These two protein chains interact to form a complex.

Sequence of the second protein:
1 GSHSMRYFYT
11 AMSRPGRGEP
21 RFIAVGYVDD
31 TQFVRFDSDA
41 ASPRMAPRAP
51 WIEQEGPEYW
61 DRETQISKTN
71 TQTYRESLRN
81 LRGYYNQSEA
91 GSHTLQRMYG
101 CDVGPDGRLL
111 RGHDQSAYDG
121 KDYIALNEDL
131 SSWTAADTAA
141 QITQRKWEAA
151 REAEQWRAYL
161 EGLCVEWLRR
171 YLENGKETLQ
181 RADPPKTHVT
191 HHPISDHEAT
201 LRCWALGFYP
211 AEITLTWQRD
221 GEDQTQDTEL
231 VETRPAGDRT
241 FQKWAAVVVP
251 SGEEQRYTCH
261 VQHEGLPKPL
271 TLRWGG

Sequence of the first protein:
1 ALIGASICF

Residue-level contacts at the interface:
Residue K146 in the second protein is in contact with residue I7 in the first protein (closest heavy-atom distance 4.7 Å).
Residue E152 in the second protein interacts with residue I7 in the first protein (closest heavy-atom distance 3.6 Å).
Residue T143 in the second protein interacts with residue F9 in the first protein (closest heavy-atom distance 2.6 Å).
Residue Y159 in the second protein contacts residue L2 in the first protein (closest heavy-atom distance 3.9 Å).
Residue Y159 in the second protein is in contact with residue A1 in the first protein (closest heavy-atom distance 2.6 Å).
Residue R62 in the second protein contacts residue I3 in the first protein (closest heavy-atom distance 4.3 Å).
Residue R62 in the second protein contacts residue A1 in the first protein (closest heavy-atom distance 3.9 Å).
Residue S116 in the second protein contacts residue F9 in the first protein (closest heavy-atom distance 3.3 Å).
Residue E63 in the second protein is in contact with residue A1 in the first protein (closest heavy-atom distance 3.4 Å).
Residue L95 in the second protein is in contact with residue F9 in the first protein (closest heavy-atom distance 4.0 Å).
Residue N70 in the second protein contacts residue A5 in the first protein (closest heavy-atom distance 3.6 Å).
Residue I66 in the second protein is in contact with residue A5 in the first protein (closest heavy-atom distance 3.8 Å).
Residue K146 in the second protein is in contact with residue C8 in the first protein (closest heavy-atom distance 4.2 Å).
Residue M45 in the second protein interacts with residue L2 in the first protein (closest heavy-atom distance 3.5 Å).
Residue Y9 in the second protein contacts residue S6 in the first protein (closest heavy-atom distance 4.2 Å).
Residue R97 in the second protein interacts with residue S6 in the first protein (closest heavy-atom distance 3.8 Å).
Residue W147 in the second protein contacts residue I7 in the first protein (closest heavy-atom distance 3.5 Å).
Residue T69 in the second protein is in contact with residue A5 in the first protein (closest heavy-atom distance 3.5 Å).
Residue S77 in the second protein is in contact with residue C8 in the first protein (closest heavy-atom distance 3.4 Å).
Residue Y7 in the second protein interacts with residue A1 in the first protein (closest heavy-atom distance 2.9 Å).
Residue I124 in the second protein contacts residue F9 in the first protein (closest heavy-atom distance 4.3 Å).
Residue Y159 in the second protein interacts with residue I3 in the first protein (closest heavy-atom distance 3.5 Å).
Residue I66 in the second protein contacts residue I3 in the first protein (closest heavy-atom distance 3.6 Å).
Residue A150 in the second protein contacts residue I7 in the first protein (closest heavy-atom distance 3.7 Å).
Residue W147 in the second protein is in contact with residue F9 in the first protein (closest heavy-atom distance 3.8 Å).
Residue Y171 in the second protein is in contact with residue A1 in the first protein (closest heavy-atom distance 2.8 Å).
Residue Y123 in the second protein interacts with residue F9 in the first protein (closest heavy-atom distance 3.7 Å).
Residue Y84 in the second protein contacts residue F9 in the first protein (closest heavy-atom distance 2.9 Å).
Residue T73 in the second protein is in contact with residue C8 in the first protein (closest heavy-atom distance 4.0 Å).
Residue I142 in the second protein is in contact with residue F9 in the first protein (closest heavy-atom distance 4.9 Å).
Residue W147 in the second protein interacts with residue C8 in the first protein (closest heavy-atom distance 3.0 Å).
Residue I66 in the second protein contacts residue L2 in the first protein (closest heavy-atom distance 3.7 Å).
Residue Y74 in the second protein contacts residue S6 in the first protein (closest heavy-atom distance 3.0 Å).
Residue Y9 in the second protein contacts residue I3 in the first protein (closest heavy-atom distance 4.4 Å).
Residue W156 in the second protein interacts with residue I3 in the first protein (closest heavy-atom distance 3.7 Å).
Residue Y59 in the second protein interacts with residue A1 in the first protein (closest heavy-atom distance 4.2 Å).
Residue N70 in the second protein contacts residue S6 in the first protein (closest heavy-atom distance 3.0 Å).
Residue L81 in the second protein contacts residue F9 in the first protein (closest heavy-atom distance 4.5 Å).
Residue E76 in the second protein is in contact with residue C8 in the first protein (closest heavy-atom distance 3.7 Å).
Residue M5 in the second protein is in contact with residue A1 in the first protein (closest heavy-atom distance 4.0 Å).
Residue R62 in the second protein is in contact with residue G4 in the first protein (closest heavy-atom distance 4.0 Å).
Residue Q155 in the second protein contacts residue I3 in the first protein (closest heavy-atom distance 4.2 Å).
Residue N80 in the second protein interacts with residue C8 in the first protein (closest heavy-atom distance 4.0 Å).
Residue R97 in the second protein is in contact with residue F9 in the first protein (closest heavy-atom distance 3.8 Å).
Residue T73 in the second protein interacts with residue S6 in the first protein (closest heavy-atom distance 3.4 Å).
Residue Y7 in the second protein interacts with residue L2 in the first protein (closest heavy-atom distance 3.5 Å).
Residue S67 in the second protein interacts with residue L2 in the first protein (closest heavy-atom distance 3.6 Å).
Residue E63 in the second protein is in contact with residue L2 in the first protein (closest heavy-atom distance 2.9 Å).
Residue K146 in the second protein contacts residue F9 in the first protein (closest heavy-atom distance 2.9 Å).
Residue S77 in the second protein is in contact with residue F9 in the first protein (closest heavy-atom distance 2.9 Å).
Residue R62 in the second protein contacts residue L2 in the first protein (closest heavy-atom distance 3.0 Å).
Residue Y9 in the second protein interacts with residue L2 in the first protein (closest heavy-atom distance 3.4 Å).
Residue W167 in the second protein contacts residue A1 in the first protein (closest heavy-atom distance 3.4 Å).
Residue Y99 in the second protein interacts with residue I3 in the first protein (closest heavy-atom distance 3.2 Å).
Residue Y99 in the second protein contacts residue L2 in the first protein (closest heavy-atom distance 3.4 Å).
Residue Y74 in the second protein is in contact with residue F9 in the first protein (closest heavy-atom distance 3.9 Å).
Residue S77 in the second protein interacts with residue I7 in the first protein (closest heavy-atom distance 4.7 Å).
Residue I66 in the second protein is in contact with residue G4 in the first protein (closest heavy-atom distance 4.1 Å).
Residue N80 in the second protein contacts residue F9 in the first protein (closest heavy-atom distance 2.9 Å).